Sequence of the second protein:
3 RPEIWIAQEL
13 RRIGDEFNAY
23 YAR

Sequence of the first protein:
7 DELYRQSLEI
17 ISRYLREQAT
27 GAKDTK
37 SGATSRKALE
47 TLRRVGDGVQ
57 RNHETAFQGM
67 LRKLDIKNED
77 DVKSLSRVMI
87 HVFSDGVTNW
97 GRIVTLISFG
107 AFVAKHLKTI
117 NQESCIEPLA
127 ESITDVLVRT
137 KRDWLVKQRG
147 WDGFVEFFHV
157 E

Contacts between the two chains:
Residue F105 in the first protein interacts with residue L12 in the second protein (closest heavy-atom distance 3.9 Å).
Residue F153 in the first protein contacts residue N20 in the second protein (closest heavy-atom distance 3.2 Å).
Residue H59 in the first protein contacts residue F19 in the second protein (closest heavy-atom distance 3.9 Å).
Residue R98 in the first protein interacts with residue R13 in the second protein (closest heavy-atom distance 3.3 Å).
Residue F63 in the first protein is in contact with residue I15 in the second protein (closest heavy-atom distance 4.4 Å).
Residue V156 in the first protein contacts residue Y23 in the second protein (closest heavy-atom distance 3.7 Å).
Residue V51 in the first protein contacts residue Y23 in the second protein (closest heavy-atom distance 3.9 Å).
Residue V100 in the first protein interacts with residue F19 in the second protein (closest heavy-atom distance 4.5 Å).
Residue D91 in the first protein contacts residue R13 in the second protein (closest heavy-atom distance 3.7 Å).
Residue H87 in the first protein is in contact with residue I6 in the second protein (closest heavy-atom distance 3.8 Å).
Residue G97 in the first protein is in contact with residue G16 in the second protein (closest heavy-atom distance 3.2 Å).
Residue A62 in the first protein contacts residue I15 in the second protein (closest heavy-atom distance 4.2 Å).
Residue N95 in the first protein interacts with residue N20 in the second protein (closest heavy-atom distance 3.2 Å).
Residue S90 in the first protein contacts residue R13 in the second protein (closest heavy-atom distance 4.0 Å).
Residue V84 in the first protein contacts residue A9 in the second protein (closest heavy-atom distance 3.9 Å).
Residue V55 in the first protein contacts residue F19 in the second protein (closest heavy-atom distance 3.5 Å).
Residue H59 in the first protein interacts with residue I15 in the second protein (closest heavy-atom distance 3.7 Å).
Residue V88 in the first protein contacts residue R13 in the second protein (closest heavy-atom distance 2.9 Å).
Residue H59 in the first protein is in contact with residue E18 in the second protein (closest heavy-atom distance 2.9 Å).
Residue N95 in the first protein interacts with residue D17 in the second protein (closest heavy-atom distance 3.0 Å).
Residue L70 in the first protein interacts with residue I8 in the second protein (closest heavy-atom distance 3.6 Å).
Residue M66 in the first protein is in contact with residue I8 in the second protein (closest heavy-atom distance 3.4 Å).
Residue H87 in the first protein interacts with residue R13 in the second protein (closest heavy-atom distance 2.9 Å).
Residue V84 in the first protein contacts residue L12 in the second protein (closest heavy-atom distance 3.7 Å).
Residue F153 in the first protein is in contact with residue Y23 in the second protein (closest heavy-atom distance 3.7 Å).
Residue G65 in the first protein is in contact with residue W7 in the second protein (closest heavy-atom distance 3.7 Å).
Residue S80 in the first protein interacts with residue E5 in the second protein (closest heavy-atom distance 3.4 Å).
Residue T101 in the first protein is in contact with residue G16 in the second protein (closest heavy-atom distance 3.2 Å).
Residue M66 in the first protein interacts with residue E11 in the second protein (closest heavy-atom distance 4.2 Å).
Residue F154 in the first protein interacts with residue Y23 in the second protein (closest heavy-atom distance 3.6 Å).
Residue K69 in the first protein interacts with residue W7 in the second protein (closest heavy-atom distance 3.6 Å).
Residue K69 in the first protein interacts with residue P4 in the second protein (closest heavy-atom distance 3.7 Å).
Residue N95 in the first protein interacts with residue G16 in the second protein (closest heavy-atom distance 4.1 Å).
Residue V84 in the first protein interacts with residue I8 in the second protein (closest heavy-atom distance 3.6 Å).
Residue G54 in the first protein is in contact with residue F19 in the second protein (closest heavy-atom distance 3.9 Å).
Residue R98 in the first protein interacts with residue D17 in the second protein (closest heavy-atom distance 2.8 Å).
Residue W96 in the first protein is in contact with residue N20 in the second protein (closest heavy-atom distance 3.4 Å).
Residue H87 in the first protein is in contact with residue A9 in the second protein (closest heavy-atom distance 3.9 Å).
Residue M66 in the first protein interacts with residue L12 in the second protein (closest heavy-atom distance 3.8 Å).
Residue V84 in the first protein interacts with residue E5 in the second protein (closest heavy-atom distance 4.1 Å).
Residue T101 in the first protein is in contact with residue F19 in the second protein (closest heavy-atom distance 4.4 Å).
Residue V55 in the first protein interacts with residue I15 in the second protein (closest heavy-atom distance 4.2 Å).
Residue V93 in the first protein interacts with residue D17 in the second protein (closest heavy-atom distance 4.3 Å).
Residue R50 in the first protein contacts residue Y23 in the second protein (closest heavy-atom distance 3.8 Å).
Residue T101 in the first protein is in contact with residue I15 in the second protein (closest heavy-atom distance 3.9 Å).
Residue V88 in the first protein contacts residue L12 in the second protein (closest heavy-atom distance 4.1 Å).
Residue L102 in the first protein contacts residue L12 in the second protein (closest heavy-atom distance 3.8 Å).
Residue A62 in the first protein contacts residue W7 in the second protein (closest heavy-atom distance 4.5 Å).
Residue G97 in the first protein is in contact with residue F19 in the second protein (closest heavy-atom distance 4.2 Å).
Residue R98 in the first protein contacts residue G16 in the second protein (closest heavy-atom distance 3.6 Å).
Residue K69 in the first protein contacts residue I8 in the second protein (closest heavy-atom distance 3.7 Å).
Residue M66 in the first protein is in contact with residue I15 in the second protein (closest heavy-atom distance 4.4 Å).
Residue G97 in the first protein interacts with residue N20 in the second protein (closest heavy-atom distance 2.8 Å).
Residue T101 in the first protein is in contact with residue L12 in the second protein (closest heavy-atom distance 3.7 Å).
Residue V51 in the first protein is in contact with residue F19 in the second protein (closest heavy-atom distance 3.6 Å).
Residue F63 in the first protein is in contact with residue L12 in the second protein (closest heavy-atom distance 4.5 Å).
Residue R83 in the first protein is in contact with residue E5 in the second protein (closest heavy-atom distance 3.4 Å).
Residue V88 in the first protein interacts with residue A9 in the second protein (closest heavy-atom distance 3.7 Å).
Residue F153 in the first protein interacts with residue A24 in the second protein (closest heavy-atom distance 4.1 Å).
Residue M66 in the first protein contacts residue W7 in the second protein (closest heavy-atom distance 3.8 Å).

The following describes two proteins that form a bound complex.